Sequence of the first protein:
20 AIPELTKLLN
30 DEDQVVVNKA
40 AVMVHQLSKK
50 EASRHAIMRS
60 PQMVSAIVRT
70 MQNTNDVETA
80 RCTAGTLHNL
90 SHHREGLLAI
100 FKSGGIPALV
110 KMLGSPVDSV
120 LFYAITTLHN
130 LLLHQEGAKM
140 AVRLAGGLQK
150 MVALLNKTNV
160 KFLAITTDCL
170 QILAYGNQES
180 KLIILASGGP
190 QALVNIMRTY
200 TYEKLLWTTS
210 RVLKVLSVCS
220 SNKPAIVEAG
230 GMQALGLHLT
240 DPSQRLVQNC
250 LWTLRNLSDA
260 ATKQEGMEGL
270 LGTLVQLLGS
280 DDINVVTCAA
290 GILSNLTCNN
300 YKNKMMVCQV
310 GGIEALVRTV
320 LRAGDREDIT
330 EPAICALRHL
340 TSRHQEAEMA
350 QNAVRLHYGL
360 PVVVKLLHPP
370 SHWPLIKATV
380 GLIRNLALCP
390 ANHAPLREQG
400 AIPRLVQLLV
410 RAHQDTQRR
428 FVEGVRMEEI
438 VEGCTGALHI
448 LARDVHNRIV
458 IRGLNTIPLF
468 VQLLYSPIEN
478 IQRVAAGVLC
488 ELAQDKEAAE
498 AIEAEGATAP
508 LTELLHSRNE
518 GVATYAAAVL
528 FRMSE

Contacts between the two chains:
Residue E439 in the first protein is in contact with residue H14 in the second protein (closest heavy-atom distance 3.8 Å).
Residue A525 in the first protein is in contact with residue V3 in the second protein (closest heavy-atom distance 4.0 Å).
Residue R529 in the first protein interacts with residue M4 in the second protein (closest heavy-atom distance 3.6 Å).
Residue R342 in the first protein contacts residue Y15 in the second protein (closest heavy-atom distance 3.8 Å).
Residue H446 in the first protein contacts residue H14 in the second protein (closest heavy-atom distance 4.7 Å).
Residue T521 in the first protein is in contact with residue C6 in the second protein (closest heavy-atom distance 3.3 Å).
Residue I447 in the first protein is in contact with residue F11 in the second protein (closest heavy-atom distance 3.5 Å).
Residue R480 in the first protein interacts with residue A10 in the second protein (closest heavy-atom distance 4.8 Å).
Residue V481 in the first protein interacts with residue Y15 in the second protein (closest heavy-atom distance 3.6 Å).
Residue F528 in the first protein is in contact with residue V3 in the second protein (closest heavy-atom distance 4.0 Å).
Residue Y522 in the first protein interacts with residue Y15 in the second protein (closest heavy-atom distance 4.5 Å).
Residue G518 in the first protein contacts residue A10 in the second protein (closest heavy-atom distance 4.7 Å).
Residue Y522 in the first protein interacts with residue H14 in the second protein (closest heavy-atom distance 3.7 Å).
Residue G484 in the first protein contacts residue Y7 in the second protein (closest heavy-atom distance 3.6 Å).
Residue Y522 in the first protein contacts residue F11 in the second protein (closest heavy-atom distance 3.4 Å).
Residue L387 in the first protein is in contact with residue Y15 in the second protein (closest heavy-atom distance 3.8 Å).
Residue F528 in the first protein contacts residue P1 in the second protein (closest heavy-atom distance 4.1 Å).
Residue A525 in the first protein is in contact with residue M4 in the second protein (closest heavy-atom distance 3.6 Å).
Residue R342 in the first protein contacts residue V16 in the second protein (closest heavy-atom distance 3.0 Å).
Residue C487 in the first protein interacts with residue M4 in the second protein (closest heavy-atom distance 4.8 Å).
Residue H446 in the first protein is in contact with residue Y15 in the second protein (closest heavy-atom distance 3.0 Å).
Residue R383 in the first protein is in contact with residue Y15 in the second protein (closest heavy-atom distance 3.8 Å).
Residue L387 in the first protein contacts residue F11 in the second protein (closest heavy-atom distance 4.7 Å).
Residue A524 in the first protein is in contact with residue V3 in the second protein (closest heavy-atom distance 3.6 Å).
Residue T521 in the first protein is in contact with residue A10 in the second protein (closest heavy-atom distance 4.0 Å).
Residue L387 in the first protein contacts residue V16 in the second protein (closest heavy-atom distance 4.1 Å).
Residue A525 in the first protein contacts residue Y7 in the second protein (closest heavy-atom distance 3.9 Å).
Residue V481 in the first protein contacts residue H14 in the second protein (closest heavy-atom distance 3.4 Å).
Residue R342 in the first protein contacts residue H14 in the second protein (closest heavy-atom distance 4.0 Å).
Residue G443 in the first protein contacts residue Y15 in the second protein (closest heavy-atom distance 3.9 Å).
Residue R480 in the first protein interacts with residue H14 in the second protein (closest heavy-atom distance 3.3 Å).
Residue T521 in the first protein interacts with residue Y7 in the second protein (closest heavy-atom distance 3.7 Å).
Residue Y522 in the first protein is in contact with residue Y7 in the second protein (closest heavy-atom distance 3.4 Å).
Residue R450 in the first protein contacts residue Y7 in the second protein (closest heavy-atom distance 3.5 Å).
Residue R450 in the first protein is in contact with residue E8 in the second protein (closest heavy-atom distance 3.0 Å).
Residue R450 in the first protein interacts with residue F11 in the second protein (closest heavy-atom distance 3.5 Å).
Residue R529 in the first protein is in contact with residue E8 in the second protein (closest heavy-atom distance 5.0 Å).
Residue S341 in the first protein contacts residue Y15 in the second protein (closest heavy-atom distance 4.8 Å).
Residue H446 in the first protein interacts with residue F11 in the second protein (closest heavy-atom distance 3.7 Å).
Residue E488 in the first protein contacts residue Y7 in the second protein (closest heavy-atom distance 2.6 Å).
Residue H446 in the first protein is in contact with residue Y7 in the second protein (closest heavy-atom distance 2.6 Å).
Residue R342 in the first protein interacts with residue C13 in the second protein (closest heavy-atom distance 3.7 Å).
Residue I447 in the first protein contacts residue Y15 in the second protein (closest heavy-atom distance 3.4 Å).
Residue Y522 in the first protein is in contact with residue A10 in the second protein (closest heavy-atom distance 3.4 Å).
Residue C487 in the first protein contacts residue Y7 in the second protein (closest heavy-atom distance 3.5 Å).
Residue F528 in the first protein contacts residue M4 in the second protein (closest heavy-atom distance 3.4 Å).

This data describes a binding interaction between two proteins.

Sequence of the second protein:
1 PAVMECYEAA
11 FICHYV